Sequence of the second protein:
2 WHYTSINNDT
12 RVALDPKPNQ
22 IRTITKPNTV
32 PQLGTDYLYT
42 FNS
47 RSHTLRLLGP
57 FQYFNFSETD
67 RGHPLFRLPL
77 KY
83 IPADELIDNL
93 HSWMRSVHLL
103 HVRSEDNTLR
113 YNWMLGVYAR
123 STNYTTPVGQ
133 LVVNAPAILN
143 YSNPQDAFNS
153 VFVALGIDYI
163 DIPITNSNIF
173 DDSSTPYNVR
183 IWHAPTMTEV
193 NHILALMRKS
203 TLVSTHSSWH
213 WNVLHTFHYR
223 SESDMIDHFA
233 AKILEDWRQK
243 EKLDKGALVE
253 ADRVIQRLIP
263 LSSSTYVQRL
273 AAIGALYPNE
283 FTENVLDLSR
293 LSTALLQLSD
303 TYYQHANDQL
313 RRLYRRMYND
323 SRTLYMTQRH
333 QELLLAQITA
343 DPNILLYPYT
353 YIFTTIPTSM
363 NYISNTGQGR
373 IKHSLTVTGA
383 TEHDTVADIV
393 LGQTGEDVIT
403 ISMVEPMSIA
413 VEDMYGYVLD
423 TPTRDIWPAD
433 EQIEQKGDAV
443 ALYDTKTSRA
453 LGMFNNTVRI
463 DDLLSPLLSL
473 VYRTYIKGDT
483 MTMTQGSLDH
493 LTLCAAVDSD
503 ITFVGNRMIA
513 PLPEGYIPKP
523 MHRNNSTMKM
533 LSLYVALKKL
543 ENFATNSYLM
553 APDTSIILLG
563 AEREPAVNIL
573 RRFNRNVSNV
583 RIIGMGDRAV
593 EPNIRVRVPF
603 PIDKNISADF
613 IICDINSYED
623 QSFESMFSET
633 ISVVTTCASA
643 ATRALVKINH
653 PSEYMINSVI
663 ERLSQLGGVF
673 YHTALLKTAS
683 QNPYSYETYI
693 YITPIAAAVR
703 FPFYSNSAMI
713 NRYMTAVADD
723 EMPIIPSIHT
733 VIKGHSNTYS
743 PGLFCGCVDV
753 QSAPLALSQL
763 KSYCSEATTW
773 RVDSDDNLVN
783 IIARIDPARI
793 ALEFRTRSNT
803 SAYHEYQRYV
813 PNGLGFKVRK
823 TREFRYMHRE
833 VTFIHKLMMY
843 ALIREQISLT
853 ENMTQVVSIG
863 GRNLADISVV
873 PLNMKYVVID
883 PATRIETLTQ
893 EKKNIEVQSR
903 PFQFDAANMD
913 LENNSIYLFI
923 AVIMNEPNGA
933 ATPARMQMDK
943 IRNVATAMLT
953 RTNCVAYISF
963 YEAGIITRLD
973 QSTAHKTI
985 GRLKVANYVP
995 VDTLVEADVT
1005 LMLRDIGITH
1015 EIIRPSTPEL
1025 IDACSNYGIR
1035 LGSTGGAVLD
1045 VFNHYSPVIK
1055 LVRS

Sequence of the first protein:
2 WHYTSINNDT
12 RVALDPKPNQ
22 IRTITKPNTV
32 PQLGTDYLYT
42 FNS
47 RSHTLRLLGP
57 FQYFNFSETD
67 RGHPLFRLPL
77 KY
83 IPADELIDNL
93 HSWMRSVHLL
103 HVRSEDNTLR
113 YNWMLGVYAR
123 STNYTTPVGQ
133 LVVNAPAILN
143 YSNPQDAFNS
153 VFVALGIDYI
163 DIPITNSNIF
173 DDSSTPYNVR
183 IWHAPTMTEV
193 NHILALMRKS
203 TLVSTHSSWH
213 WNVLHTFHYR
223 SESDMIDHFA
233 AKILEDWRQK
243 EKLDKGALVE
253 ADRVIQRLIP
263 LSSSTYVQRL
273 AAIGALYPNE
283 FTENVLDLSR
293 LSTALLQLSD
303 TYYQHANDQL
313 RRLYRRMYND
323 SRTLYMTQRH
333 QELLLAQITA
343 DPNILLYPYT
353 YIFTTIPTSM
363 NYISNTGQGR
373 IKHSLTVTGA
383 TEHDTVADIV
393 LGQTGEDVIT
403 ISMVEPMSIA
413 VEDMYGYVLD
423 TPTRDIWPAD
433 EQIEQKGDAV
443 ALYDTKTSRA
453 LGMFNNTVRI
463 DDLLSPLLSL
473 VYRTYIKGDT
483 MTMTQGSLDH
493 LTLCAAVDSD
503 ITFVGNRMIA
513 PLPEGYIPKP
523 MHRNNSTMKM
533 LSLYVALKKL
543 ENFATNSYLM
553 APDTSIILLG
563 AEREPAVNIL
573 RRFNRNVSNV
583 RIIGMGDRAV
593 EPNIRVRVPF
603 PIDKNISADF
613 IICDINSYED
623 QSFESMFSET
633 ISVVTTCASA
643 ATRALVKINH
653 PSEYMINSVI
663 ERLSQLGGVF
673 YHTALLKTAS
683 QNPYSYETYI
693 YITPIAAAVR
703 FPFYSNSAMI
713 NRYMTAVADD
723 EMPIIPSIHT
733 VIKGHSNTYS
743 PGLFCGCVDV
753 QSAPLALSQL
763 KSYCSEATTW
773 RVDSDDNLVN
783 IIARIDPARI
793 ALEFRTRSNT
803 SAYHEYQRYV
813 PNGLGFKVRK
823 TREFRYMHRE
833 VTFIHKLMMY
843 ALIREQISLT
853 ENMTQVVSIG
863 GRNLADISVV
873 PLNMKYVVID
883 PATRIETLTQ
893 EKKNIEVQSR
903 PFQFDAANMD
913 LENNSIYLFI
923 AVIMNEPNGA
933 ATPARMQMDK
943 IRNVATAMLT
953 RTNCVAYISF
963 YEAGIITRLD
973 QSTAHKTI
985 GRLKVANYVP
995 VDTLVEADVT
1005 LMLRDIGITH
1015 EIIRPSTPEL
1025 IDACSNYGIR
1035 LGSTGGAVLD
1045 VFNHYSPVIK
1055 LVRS

Contacts between the two chains:
Residue D399 in the first protein is in contact with residue Q21 in the second protein (closest heavy-atom distance 3.4 Å).
Residue E593 in the first protein is in contact with residue K374 in the second protein (closest heavy-atom distance 2.8 Å).
Residue R599 in the first protein contacts residue E807 in the second protein (closest heavy-atom distance 3.3 Å).
Residue E398 in the first protein contacts residue L15 in the second protein (closest heavy-atom distance 2.9 Å).
Residue I604 in the first protein is in contact with residue N865 in the second protein (closest heavy-atom distance 1.3 Å).
Residue C749 in the first protein interacts with residue K18 in the second protein (closest heavy-atom distance 3.0 Å).
Residue I596 in the first protein is in contact with residue K374 in the second protein (closest heavy-atom distance 3.5 Å).
Residue N607 in the first protein interacts with residue L866 in the second protein (closest heavy-atom distance 3.6 Å).
Residue M405 in the first protein contacts residue E252 in the second protein (closest heavy-atom distance 2.5 Å).
Residue G454 in the first protein contacts residue G248 in the second protein (closest heavy-atom distance 3.4 Å).
Residue E398 in the first protein interacts with residue A14 in the second protein (closest heavy-atom distance 2.5 Å).
Residue N458 in the first protein contacts residue A249 in the second protein (closest heavy-atom distance 2.9 Å).
Residue R451 in the first protein interacts with residue W2 in the second protein (closest heavy-atom distance 2.2 Å).
Residue Y673 in the first protein is in contact with residue E928 in the second protein (closest heavy-atom distance 3.3 Å).
Residue P603 in the first protein interacts with residue T378 in the second protein (closest heavy-atom distance 2.7 Å).
Residue I727 in the first protein contacts residue L250 in the second protein (closest heavy-atom distance 3.5 Å).
Residue R597 in the first protein is in contact with residue Y811 in the second protein (closest heavy-atom distance 3.2 Å).
Residue E398 in the first protein is in contact with residue T11 in the second protein (closest heavy-atom distance 3.1 Å).
Residue D605 in the first protein interacts with residue R864 in the second protein (closest heavy-atom distance 2.9 Å).
Residue T459 in the first protein interacts with residue L250 in the second protein (closest heavy-atom distance 3.5 Å).
Residue L780 in the first protein interacts with residue N109 in the second protein (closest heavy-atom distance 3.5 Å).
Residue D777 in the first protein is in contact with residue R105 in the second protein (closest heavy-atom distance 3.5 Å).
Residue G670 in the first protein interacts with residue E928 in the second protein (closest heavy-atom distance 3.1 Å).
Residue D778 in the first protein is in contact with residue N20 in the second protein (closest heavy-atom distance 3.1 Å).
Residue M405 in the first protein interacts with residue L250 in the second protein (closest heavy-atom distance 3.2 Å).
Residue D605 in the first protein contacts residue R791 in the second protein (closest heavy-atom distance 2.9 Å).
Residue R451 in the first protein contacts residue T5 in the second protein (closest heavy-atom distance 3.3 Å).
Residue M455 in the first protein interacts with residue L250 in the second protein (closest heavy-atom distance 3.2 Å).
Residue V506 in the first protein is in contact with residue T482 in the second protein (closest heavy-atom distance 3.1 Å).
Residue R597 in the first protein contacts residue S376 in the second protein (closest heavy-atom distance 3.3 Å).
Residue R47 in the first protein interacts with residue R97 in the second protein (closest heavy-atom distance 2.1 Å).
Residue L668 in the first protein is in contact with residue P883 in the second protein (closest heavy-atom distance 3.6 Å).
Residue Q395 in the first protein contacts residue R112 in the second protein (closest heavy-atom distance 0.9 Å).
Residue R590 in the first protein interacts with residue I365 in the second protein (closest heavy-atom distance 3.5 Å).
Residue E564 in the first protein is in contact with residue T284 in the second protein (closest heavy-atom distance 3.0 Å).
Residue Q395 in the first protein interacts with residue K18 in the second protein (closest heavy-atom distance 3.0 Å).
Residue E593 in the first protein is in contact with residue R372 in the second protein (closest heavy-atom distance 2.5 Å).
Residue K606 in the first protein contacts residue R864 in the second protein (closest heavy-atom distance 1.1 Å).
Residue H524 in the first protein interacts with residue V287 in the second protein (closest heavy-atom distance 2.8 Å).
Residue I604 in the first protein is in contact with residue L890 in the second protein (closest heavy-atom distance 1.5 Å).
Residue G507 in the first protein is in contact with residue M483 in the second protein (closest heavy-atom distance 2.7 Å).
Residue N458 in the first protein interacts with residue G248 in the second protein (closest heavy-atom distance 2.1 Å).
Residue D399 in the first protein interacts with residue I25 in the second protein (closest heavy-atom distance 2.9 Å).
Residue P603 in the first protein contacts residue R864 in the second protein (closest heavy-atom distance 3.3 Å).
Residue N607 in the first protein is in contact with residue R864 in the second protein (closest heavy-atom distance 2.7 Å).
Residue R597 in the first protein is in contact with residue I373 in the second protein (closest heavy-atom distance 1.5 Å).
Residue I604 in the first protein is in contact with residue R864 in the second protein (closest heavy-atom distance 2.3 Å).
Residue M724 in the first protein interacts with residue H3 in the second protein (closest heavy-atom distance 3.4 Å).
Residue S609 in the first protein interacts with residue N991 in the second protein (closest heavy-atom distance 1.9 Å).
Residue R599 in the first protein contacts residue R810 in the second protein (closest heavy-atom distance 3.2 Å).
Residue A591 in the first protein interacts with residue I373 in the second protein (closest heavy-atom distance 3.3 Å).
Residue R451 in the first protein is in contact with residue G248 in the second protein (closest heavy-atom distance 3.0 Å).
Residue R597 in the first protein is in contact with residue K374 in the second protein (closest heavy-atom distance 2.9 Å).
Residue A610 in the first protein interacts with residue N991 in the second protein (closest heavy-atom distance 2.6 Å).
Residue R47 in the first protein contacts residue H93 in the second protein (closest heavy-atom distance 2.4 Å).
Residue N779 in the first protein interacts with residue E107 in the second protein (closest heavy-atom distance 3.4 Å).
Residue V592 in the first protein contacts residue G371 in the second protein (closest heavy-atom distance 3.5 Å).
Residue N458 in the first protein interacts with residue K247 in the second protein (closest heavy-atom distance 2.3 Å).
Residue C749 in the first protein interacts with residue N109 in the second protein (closest heavy-atom distance 3.4 Å).
Residue K606 in the first protein interacts with residue S376 in the second protein (closest heavy-atom distance 1.4 Å).

This data describes a binding interaction between two proteins.